Residue-level contacts at the interface:
Residue Y181 in the first protein is in contact with residue P115 in the second protein (closest heavy-atom distance 4.4 Å).
Residue N137 in the first protein contacts residue K14 in the second protein (closest heavy-atom distance 4.1 Å).
Residue L125 in the first protein contacts residue R26 in the second protein (closest heavy-atom distance 3.4 Å).
Residue S183 in the first protein interacts with residue L27 in the second protein (closest heavy-atom distance 3.9 Å).
Residue Y198 in the first protein contacts residue G15 in the second protein (closest heavy-atom distance 3.4 Å).
Residue E199 in the first protein contacts residue Y17 in the second protein (closest heavy-atom distance 3.7 Å).
Residue Y198 in the first protein contacts residue R16 in the second protein (closest heavy-atom distance 4.4 Å).
Residue E132 in the first protein interacts with residue A19 in the second protein (closest heavy-atom distance 3.8 Å).
Residue G133 in the first protein is in contact with residue T18 in the second protein (closest heavy-atom distance 3.6 Å).
Residue K210 in the first protein interacts with residue S30 in the second protein (closest heavy-atom distance 3.9 Å).
Residue Y205 in the first protein is in contact with residue R26 in the second protein (closest heavy-atom distance 4.4 Å).
Residue L184 in the first protein is in contact with residue T114 in the second protein (closest heavy-atom distance 4.2 Å).
Residue K210 in the first protein is in contact with residue V28 in the second protein (closest heavy-atom distance 4.3 Å).
Residue Y205 in the first protein is in contact with residue E25 in the second protein (closest heavy-atom distance 3.5 Å).
Residue G133 in the first protein contacts residue Y17 in the second protein (closest heavy-atom distance 4.3 Å).
Residue H134 in the first protein contacts residue R16 in the second protein (closest heavy-atom distance 4.6 Å).
Residue L184 in the first protein contacts residue S117 in the second protein (closest heavy-atom distance 4.1 Å).
Residue H134 in the first protein is in contact with residue Y17 in the second protein (closest heavy-atom distance 3.8 Å).
Residue L184 in the first protein contacts residue E116 in the second protein (closest heavy-atom distance 3.6 Å).
Residue A182 in the first protein interacts with residue E31 in the second protein (closest heavy-atom distance 3.2 Å).
Residue G185 in the first protein contacts residue E25 in the second protein (closest heavy-atom distance 3.2 Å).
Residue I200 in the first protein interacts with residue Y17 in the second protein (closest heavy-atom distance 3.6 Å).
Residue V135 in the first protein interacts with residue R16 in the second protein (closest heavy-atom distance 4.2 Å).
Residue G197 in the first protein interacts with residue K14 in the second protein (closest heavy-atom distance 3.0 Å).
Residue S188 in the first protein contacts residue E25 in the second protein (closest heavy-atom distance 4.1 Å).
Residue G133 in the first protein interacts with residue N20 in the second protein (closest heavy-atom distance 4.1 Å).
Residue Y205 in the first protein interacts with residue G24 in the second protein (closest heavy-atom distance 3.8 Å).
Residue D131 in the first protein is in contact with residue N20 in the second protein (closest heavy-atom distance 4.2 Å).
Residue K210 in the first protein is in contact with residue E31 in the second protein (closest heavy-atom distance 2.8 Å).
Residue C126 in the first protein interacts with residue R26 in the second protein (closest heavy-atom distance 4.5 Å).
Residue P201 in the first protein contacts residue Y17 in the second protein (closest heavy-atom distance 3.6 Å).
Residue N137 in the first protein contacts residue G15 in the second protein (closest heavy-atom distance 4.3 Å).
Residue G197 in the first protein is in contact with residue I13 in the second protein (closest heavy-atom distance 3.5 Å).
Residue G133 in the first protein is in contact with residue A19 in the second protein (closest heavy-atom distance 4.1 Å).
Residue Y181 in the first protein is in contact with residue E31 in the second protein (closest heavy-atom distance 4.3 Å).
Residue A182 in the first protein contacts residue V28 in the second protein (closest heavy-atom distance 4.5 Å).
Residue T136 in the first protein is in contact with residue R16 in the second protein (closest heavy-atom distance 3.3 Å).
Residue E132 in the first protein contacts residue K23 in the second protein (closest heavy-atom distance 4.5 Å).
Residue E132 in the first protein contacts residue A21 in the second protein (closest heavy-atom distance 4.1 Å).
Residue S183 in the first protein contacts residue E31 in the second protein (closest heavy-atom distance 3.1 Å).
Residue E199 in the first protein contacts residue I13 in the second protein (closest heavy-atom distance 3.5 Å).
Residue A182 in the first protein interacts with residue E25 in the second protein (closest heavy-atom distance 4.0 Å).
Residue H134 in the first protein interacts with residue N20 in the second protein (closest heavy-atom distance 4.3 Å).
Residue E132 in the first protein is in contact with residue N20 in the second protein (closest heavy-atom distance 3.2 Å).
Residue Q186 in the first protein contacts residue K118 in the second protein (closest heavy-atom distance 4.5 Å).
Residue T136 in the first protein is in contact with residue G15 in the second protein (closest heavy-atom distance 3.4 Å).
Residue Y198 in the first protein contacts residue K14 in the second protein (closest heavy-atom distance 3.6 Å).
Residue V135 in the first protein contacts residue Y17 in the second protein (closest heavy-atom distance 4.4 Å).
Residue L184 in the first protein interacts with residue K118 in the second protein (closest heavy-atom distance 4.2 Å).
Residue R179 in the first protein is in contact with residue E31 in the second protein (closest heavy-atom distance 4.5 Å).
Residue V146 in the first protein interacts with residue Y17 in the second protein (closest heavy-atom distance 4.1 Å).
Residue H134 in the first protein interacts with residue T18 in the second protein (closest heavy-atom distance 3.4 Å).
Residue G197 in the first protein contacts residue G15 in the second protein (closest heavy-atom distance 4.4 Å).
Residue E238 in the first protein contacts residue R26 in the second protein (closest heavy-atom distance 4.3 Å).
Residue N194 in the first protein contacts residue K11 in the second protein (closest heavy-atom distance 3.8 Å).
Residue S183 in the first protein contacts residue T114 in the second protein (closest heavy-atom distance 3.9 Å).
Residue G197 in the first protein interacts with residue F12 in the second protein (closest heavy-atom distance 2.8 Å).
Residue E138 in the first protein is in contact with residue K14 in the second protein (closest heavy-atom distance 3.6 Å).
Residue E132 in the first protein interacts with residue Y17 in the second protein (closest heavy-atom distance 3.1 Å).
Residue S183 in the first protein contacts residue P115 in the second protein (closest heavy-atom distance 3.1 Å).

Sequence of the second protein:
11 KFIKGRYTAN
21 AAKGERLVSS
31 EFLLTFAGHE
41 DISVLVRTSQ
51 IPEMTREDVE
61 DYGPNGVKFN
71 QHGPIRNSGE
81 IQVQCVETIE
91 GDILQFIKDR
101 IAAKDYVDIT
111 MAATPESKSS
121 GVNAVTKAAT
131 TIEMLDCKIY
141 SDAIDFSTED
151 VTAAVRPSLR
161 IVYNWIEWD

These two protein chains interact to form a complex.

Sequence of the first protein:
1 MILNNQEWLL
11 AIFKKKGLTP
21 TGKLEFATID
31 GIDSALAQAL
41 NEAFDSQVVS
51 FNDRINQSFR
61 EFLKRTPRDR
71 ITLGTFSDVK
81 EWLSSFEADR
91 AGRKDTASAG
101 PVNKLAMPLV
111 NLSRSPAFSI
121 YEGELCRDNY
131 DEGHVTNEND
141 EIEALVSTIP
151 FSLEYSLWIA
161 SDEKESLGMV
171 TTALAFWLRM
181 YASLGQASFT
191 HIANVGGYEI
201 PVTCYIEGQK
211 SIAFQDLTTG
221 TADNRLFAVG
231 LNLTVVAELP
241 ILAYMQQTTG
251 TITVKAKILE